Sequence of the first protein:
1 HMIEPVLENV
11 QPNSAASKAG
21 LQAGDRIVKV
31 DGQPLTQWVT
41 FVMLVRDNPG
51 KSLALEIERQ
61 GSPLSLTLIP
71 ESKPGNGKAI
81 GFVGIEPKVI

The following describes two proteins that form a bound complex.

Sequence of the second protein:
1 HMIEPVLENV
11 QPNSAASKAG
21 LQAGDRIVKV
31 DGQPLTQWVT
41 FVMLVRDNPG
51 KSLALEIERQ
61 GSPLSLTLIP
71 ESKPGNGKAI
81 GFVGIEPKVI

Residue-level contacts at the interface:
Residue K88 in the first protein contacts residue P87 in the second protein (closest heavy-atom distance 3.5 Å).
Residue G84 in the first protein contacts residue I90 in the second protein (closest heavy-atom distance 3.7 Å).
Residue I85 in the first protein is in contact with residue V89 in the second protein (closest heavy-atom distance 3.6 Å).
Residue P87 in the first protein is in contact with residue K88 in the second protein (closest heavy-atom distance 3.1 Å).
Residue I90 in the first protein contacts residue G84 in the second protein (closest heavy-atom distance 3.0 Å).
Residue P87 in the first protein is in contact with residue I90 in the second protein (closest heavy-atom distance 3.6 Å).
Residue P87 in the first protein interacts with residue V89 in the second protein (closest heavy-atom distance 4.0 Å).
Residue V42 in the first protein interacts with residue I3 in the second protein (closest heavy-atom distance 4.8 Å).
Residue P87 in the first protein interacts with residue P87 in the second protein (closest heavy-atom distance 3.6 Å).
Residue I90 in the first protein interacts with residue G81 in the second protein (closest heavy-atom distance 5.0 Å).
Residue M43 in the first protein interacts with residue M2 in the second protein (closest heavy-atom distance 3.6 Å).
Residue M2 in the first protein is in contact with residue M43 in the second protein (closest heavy-atom distance 3.3 Å).
Residue Q11 in the first protein is in contact with residue V89 in the second protein (closest heavy-atom distance 3.8 Å).
Residue M2 in the first protein interacts with residue V39 in the second protein (closest heavy-atom distance 4.2 Å).
Residue V89 in the first protein contacts residue Q11 in the second protein (closest heavy-atom distance 3.8 Å).
Residue I90 in the first protein is in contact with residue V45 in the second protein (closest heavy-atom distance 4.3 Å).
Residue I3 in the first protein contacts residue V42 in the second protein (closest heavy-atom distance 4.7 Å).
Residue V89 in the first protein interacts with residue P87 in the second protein (closest heavy-atom distance 4.3 Å).
Residue G84 in the first protein interacts with residue V89 in the second protein (closest heavy-atom distance 3.7 Å).
Residue F82 in the first protein interacts with residue V89 in the second protein (closest heavy-atom distance 4.0 Å).
Residue V89 in the first protein contacts residue F82 in the second protein (closest heavy-atom distance 3.5 Å).
Residue I90 in the first protein interacts with residue I85 in the second protein (closest heavy-atom distance 3.0 Å).
Residue R46 in the first protein contacts residue M2 in the second protein (closest heavy-atom distance 2.8 Å).
Residue V89 in the first protein contacts residue G84 in the second protein (closest heavy-atom distance 4.6 Å).
Residue H1 in the first protein is in contact with residue R46 in the second protein (closest heavy-atom distance 4.6 Å).
Residue V89 in the first protein interacts with residue E86 in the second protein (closest heavy-atom distance 4.3 Å).
Residue V89 in the first protein interacts with residue I85 in the second protein (closest heavy-atom distance 3.3 Å).
Residue I90 in the first protein is in contact with residue R46 in the second protein (closest heavy-atom distance 5.0 Å).
Residue R46 in the first protein contacts residue I3 in the second protein (closest heavy-atom distance 3.4 Å).
Residue I90 in the first protein interacts with residue P87 in the second protein (closest heavy-atom distance 4.2 Å).
Residue I90 in the first protein interacts with residue F82 in the second protein (closest heavy-atom distance 3.5 Å).
Residue I85 in the first protein is in contact with residue I90 in the second protein (closest heavy-atom distance 3.1 Å).
Residue I3 in the first protein interacts with residue R46 in the second protein (closest heavy-atom distance 3.7 Å).
Residue F82 in the first protein contacts residue I90 in the second protein (closest heavy-atom distance 4.7 Å).
Residue E86 in the first protein interacts with residue V89 in the second protein (closest heavy-atom distance 3.8 Å).
Residue G77 in the first protein interacts with residue H1 in the second protein (closest heavy-atom distance 4.5 Å).
Residue I85 in the first protein is in contact with residue K88 in the second protein (closest heavy-atom distance 4.8 Å).
Residue W38 in the first protein interacts with residue I90 in the second protein (closest heavy-atom distance 4.4 Å).
Residue V83 in the first protein is in contact with residue I90 in the second protein (closest heavy-atom distance 3.2 Å).
Residue V42 in the first protein contacts residue I90 in the second protein (closest heavy-atom distance 3.6 Å).
Residue I90 in the first protein is in contact with residue V83 in the second protein (closest heavy-atom distance 3.0 Å).
Residue I90 in the first protein is in contact with residue V42 in the second protein (closest heavy-atom distance 3.6 Å).
Residue V39 in the first protein is in contact with residue V39 in the second protein (closest heavy-atom distance 4.6 Å).
Residue I90 in the first protein interacts with residue W38 in the second protein (closest heavy-atom distance 3.0 Å).
Residue M2 in the first protein is in contact with residue R46 in the second protein (closest heavy-atom distance 3.8 Å).